Sequence of protein 2:
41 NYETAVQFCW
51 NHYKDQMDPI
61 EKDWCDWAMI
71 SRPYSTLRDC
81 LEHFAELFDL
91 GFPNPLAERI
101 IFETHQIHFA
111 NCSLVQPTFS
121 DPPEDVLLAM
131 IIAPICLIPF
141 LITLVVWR

Contacts between the two chains:
Residue F92 in protein 2 is in contact with residue G51 in protein 1 (closest heavy-atom distance 4.5 Å).
Residue F92 in protein 2 interacts with residue Y52 in protein 1 (closest heavy-atom distance 4.5 Å).

Sequence of protein 1:
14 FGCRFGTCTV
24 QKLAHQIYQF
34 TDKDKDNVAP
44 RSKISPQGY

These two protein chains interact to form a complex.